This data describes a binding interaction between two proteins.

Sequence of chain B:
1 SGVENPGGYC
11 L

Sequence of chain A:
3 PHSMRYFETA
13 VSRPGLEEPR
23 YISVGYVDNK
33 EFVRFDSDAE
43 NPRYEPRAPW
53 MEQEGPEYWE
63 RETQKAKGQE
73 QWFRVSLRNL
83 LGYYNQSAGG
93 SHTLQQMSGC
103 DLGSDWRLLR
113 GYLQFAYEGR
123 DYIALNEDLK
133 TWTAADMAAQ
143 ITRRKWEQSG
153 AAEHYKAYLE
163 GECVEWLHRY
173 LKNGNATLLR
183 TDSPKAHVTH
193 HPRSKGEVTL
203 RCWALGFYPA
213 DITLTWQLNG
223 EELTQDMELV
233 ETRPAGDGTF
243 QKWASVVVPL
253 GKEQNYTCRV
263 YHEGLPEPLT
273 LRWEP

Contacts between the two chains:
Residue W74 in chain A is in contact with residue N5 in chain B (closest heavy-atom distance 3.4 Å).
Residue W74 in chain A is in contact with residue P6 in chain B (closest heavy-atom distance 3.1 Å).
Residue K67 in chain A contacts residue G2 in chain B (closest heavy-atom distance 2.7 Å).
Residue H156 in chain A is in contact with residue P6 in chain B (closest heavy-atom distance 3.1 Å).
Residue K147 in chain A interacts with residue L11 in chain B (closest heavy-atom distance 3.0 Å).
Residue Q98 in chain A contacts residue N5 in chain B (closest heavy-atom distance 2.7 Å).
Residue G152 in chain A is in contact with residue Y9 in chain B (closest heavy-atom distance 4.1 Å).
Residue S100 in chain A interacts with residue V3 in chain B (closest heavy-atom distance 3.5 Å).
Residue K67 in chain A interacts with residue S1 in chain B (closest heavy-atom distance 3.0 Å).
Residue Y172 in chain A is in contact with residue S1 in chain B (closest heavy-atom distance 2.7 Å).
Residue E164 in chain A interacts with residue G2 in chain B (closest heavy-atom distance 3.8 Å).
Residue Y8 in chain A interacts with residue S1 in chain B (closest heavy-atom distance 2.9 Å).
Residue N81 in chain A contacts residue C10 in chain B (closest heavy-atom distance 4.1 Å).
Residue Y8 in chain A interacts with residue G2 in chain B (closest heavy-atom distance 3.4 Å).
Residue Y157 in chain A contacts residue E4 in chain B (closest heavy-atom distance 4.6 Å).
Residue W168 in chain A interacts with residue S1 in chain B (closest heavy-atom distance 3.3 Å).
Residue Y160 in chain A contacts residue G2 in chain B (closest heavy-atom distance 3.7 Å).
Residue Y85 in chain A interacts with residue L11 in chain B (closest heavy-atom distance 2.7 Å).
Residue Y124 in chain A is in contact with residue L11 in chain B (closest heavy-atom distance 4.0 Å).
Residue W74 in chain A interacts with residue Y9 in chain B (closest heavy-atom distance 3.0 Å).
Residue K147 in chain A is in contact with residue C10 in chain B (closest heavy-atom distance 3.6 Å).
Residue S151 in chain A interacts with residue Y9 in chain B (closest heavy-atom distance 2.3 Å).
Residue K67 in chain A is in contact with residue V3 in chain B (closest heavy-atom distance 4.5 Å).
Residue A153 in chain A is in contact with residue Y9 in chain B (closest heavy-atom distance 3.2 Å).
Residue Q71 in chain A contacts residue E4 in chain B (closest heavy-atom distance 3.6 Å).
Residue W74 in chain A is in contact with residue G7 in chain B (closest heavy-atom distance 4.4 Å).
Residue E64 in chain A interacts with residue G2 in chain B (closest heavy-atom distance 3.2 Å).
Residue W148 in chain A is in contact with residue C10 in chain B (closest heavy-atom distance 3.0 Å).
Residue E164 in chain A interacts with residue S1 in chain B (closest heavy-atom distance 2.6 Å).
Residue F117 in chain A is in contact with residue N5 in chain B (closest heavy-atom distance 3.8 Å).
Residue V77 in chain A interacts with residue C10 in chain B (closest heavy-atom distance 3.8 Å).
Residue S78 in chain A interacts with residue C10 in chain B (closest heavy-atom distance 3.3 Å).
Residue T144 in chain A interacts with residue L11 in chain B (closest heavy-atom distance 2.5 Å).
Residue I125 in chain A interacts with residue L11 in chain B (closest heavy-atom distance 4.3 Å).
Residue W74 in chain A interacts with residue L11 in chain B (closest heavy-atom distance 3.8 Å).
Residue W148 in chain A is in contact with residue L11 in chain B (closest heavy-atom distance 3.5 Å).
Residue Y160 in chain A interacts with residue V3 in chain B (closest heavy-atom distance 3.6 Å).
Residue E10 in chain A is in contact with residue V3 in chain B (closest heavy-atom distance 4.1 Å).
Residue M6 in chain A contacts residue S1 in chain B (closest heavy-atom distance 4.0 Å).
Residue F117 in chain A contacts residue L11 in chain B (closest heavy-atom distance 4.4 Å).
Residue Q98 in chain A is in contact with residue V3 in chain B (closest heavy-atom distance 3.6 Å).
Residue E64 in chain A interacts with residue S1 in chain B (closest heavy-atom distance 3.2 Å).
Residue K67 in chain A is in contact with residue E4 in chain B (closest heavy-atom distance 3.9 Å).
Residue Y157 in chain A contacts residue N5 in chain B (closest heavy-atom distance 3.3 Å).
Residue N81 in chain A is in contact with residue L11 in chain B (closest heavy-atom distance 2.8 Å).
Residue F75 in chain A is in contact with residue N5 in chain B (closest heavy-atom distance 3.9 Å).
Residue Q71 in chain A interacts with residue V3 in chain B (closest heavy-atom distance 3.7 Å).
Residue Y157 in chain A contacts residue P6 in chain B (closest heavy-atom distance 3.2 Å).
Residue F34 in chain A interacts with residue S1 in chain B (closest heavy-atom distance 4.6 Å).
Residue L82 in chain A interacts with residue L11 in chain B (closest heavy-atom distance 3.5 Å).
Residue W74 in chain A is in contact with residue C10 in chain B (closest heavy-atom distance 3.7 Å).
Residue Q71 in chain A is in contact with residue N5 in chain B (closest heavy-atom distance 2.7 Å).
Residue R63 in chain A is in contact with residue S1 in chain B (closest heavy-atom distance 3.5 Å).
Residue L96 in chain A is in contact with residue L11 in chain B (closest heavy-atom distance 3.6 Å).
Residue W148 in chain A interacts with residue Y9 in chain B (closest heavy-atom distance 3.5 Å).
Residue Y60 in chain A interacts with residue S1 in chain B (closest heavy-atom distance 4.1 Å).
Residue S78 in chain A is in contact with residue L11 in chain B (closest heavy-atom distance 3.2 Å).
Residue Y157 in chain A is in contact with residue V3 in chain B (closest heavy-atom distance 3.9 Å).
Residue H156 in chain A contacts residue E4 in chain B (closest heavy-atom distance 2.7 Å).
Residue Y160 in chain A interacts with residue S1 in chain B (closest heavy-atom distance 2.5 Å).